Sequence of the second protein:
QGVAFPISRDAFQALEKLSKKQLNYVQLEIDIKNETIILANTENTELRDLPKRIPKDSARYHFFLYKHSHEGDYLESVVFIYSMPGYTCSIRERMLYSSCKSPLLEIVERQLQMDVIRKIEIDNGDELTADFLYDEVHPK

Sequence of the first protein:
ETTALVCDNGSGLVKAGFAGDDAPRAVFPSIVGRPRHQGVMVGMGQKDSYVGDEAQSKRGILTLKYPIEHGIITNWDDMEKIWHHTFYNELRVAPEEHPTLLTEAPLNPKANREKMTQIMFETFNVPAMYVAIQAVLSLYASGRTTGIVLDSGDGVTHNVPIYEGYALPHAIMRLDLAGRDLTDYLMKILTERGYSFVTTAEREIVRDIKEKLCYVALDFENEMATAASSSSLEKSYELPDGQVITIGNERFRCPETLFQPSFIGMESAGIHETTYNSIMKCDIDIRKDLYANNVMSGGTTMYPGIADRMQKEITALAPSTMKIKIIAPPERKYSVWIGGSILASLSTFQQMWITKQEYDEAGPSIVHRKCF

The following describes two proteins that form a bound complex.

Contacts between the two chains:
Residue I332 in the first protein is in contact with residue Y104 in the second protein (closest heavy-atom distance 3.2 Å).
Residue F377 in the first protein contacts residue Q18 in the second protein (closest heavy-atom distance 2.5 Å).
Residue A146 in the first protein is in contact with residue M112 in the second protein (closest heavy-atom distance 2.7 Å).
Residue I347 in the first protein contacts residue I108 in the second protein (closest heavy-atom distance 3.4 Å).
Residue T353 in the first protein interacts with residue E52 in the second protein (closest heavy-atom distance 2.5 Å).
Residue Y145 in the first protein is in contact with residue M112 in the second protein (closest heavy-atom distance 3.2 Å).
Residue R149 in the first protein contacts residue M101 in the second protein (closest heavy-atom distance 4.3 Å).
Residue R149 in the first protein is in contact with residue Y99 in the second protein (closest heavy-atom distance 3.7 Å).
Residue T353 in the first protein contacts residue V20 in the second protein (closest heavy-atom distance 3.6 Å).
Residue E336 in the first protein is in contact with residue I108 in the second protein (closest heavy-atom distance 3.3 Å).
Residue S352 in the first protein interacts with residue E52 in the second protein (closest heavy-atom distance 2.8 Å).
Residue G148 in the first protein is in contact with residue R111 in the second protein (closest heavy-atom distance 3.6 Å).
Residue E169 in the first protein interacts with residue K118 in the second protein (closest heavy-atom distance 3.6 Å).
Residue Y145 in the first protein is in contact with residue S116 in the second protein (closest heavy-atom distance 3.5 Å).
Residue E169 in the first protein contacts residue K136 in the second protein (closest heavy-atom distance 2.8 Å).
Residue R149 in the first protein contacts residue E138 in the second protein (closest heavy-atom distance 3.5 Å).
Residue T150 in the first protein contacts residue K118 in the second protein (closest heavy-atom distance 2.8 Å).
Residue E336 in the first protein interacts with residue R111 in the second protein (closest heavy-atom distance 2.9 Å).
Residue G170 in the first protein interacts with residue Q18 in the second protein (closest heavy-atom distance 4.1 Å).
Residue Y145 in the first protein contacts residue R111 in the second protein (closest heavy-atom distance 3.2 Å).
Residue D290 in the first protein contacts residue P156 in the second protein (closest heavy-atom distance 4.1 Å).
Residue R149 in the first protein interacts with residue D140 in the second protein (closest heavy-atom distance 4.1 Å).
Residue P334 in the first protein interacts with residue Y104 in the second protein (closest heavy-atom distance 3.4 Å).
Residue G148 in the first protein is in contact with residue S115 in the second protein (closest heavy-atom distance 3.2 Å).
Residue Y145 in the first protein contacts residue S115 in the second protein (closest heavy-atom distance 2.7 Å).
Residue T353 in the first protein contacts residue F22 in the second protein (closest heavy-atom distance 3.0 Å).
Residue L351 in the first protein contacts residue R109 in the second protein (closest heavy-atom distance 4.2 Å).
Residue S147 in the first protein contacts residue M101 in the second protein (closest heavy-atom distance 3.2 Å).
Residue A333 in the first protein is in contact with residue Y104 in the second protein (closest heavy-atom distance 3.8 Å).
Residue P335 in the first protein is in contact with residue Y104 in the second protein (closest heavy-atom distance 3.9 Å).
Residue T353 in the first protein contacts residue A21 in the second protein (closest heavy-atom distance 3.8 Å).
Residue I347 in the first protein contacts residue M112 in the second protein (closest heavy-atom distance 3.9 Å).
Residue T150 in the first protein is in contact with residue S115 in the second protein (closest heavy-atom distance 3.4 Å).
Residue L348 in the first protein interacts with residue S116 in the second protein (closest heavy-atom distance 3.4 Å).
Residue R149 in the first protein interacts with residue S115 in the second protein (closest heavy-atom distance 3.1 Å).
Residue G148 in the first protein contacts residue Y99 in the second protein (closest heavy-atom distance 3.3 Å).
Residue S350 in the first protein is in contact with residue R109 in the second protein (closest heavy-atom distance 2.8 Å).
Residue T151 in the first protein contacts residue E138 in the second protein (closest heavy-atom distance 3.3 Å).
Residue I343 in the first protein is in contact with residue I108 in the second protein (closest heavy-atom distance 3.7 Å).
Residue G148 in the first protein interacts with residue M101 in the second protein (closest heavy-atom distance 3.5 Å).
Residue L351 in the first protein contacts residue L113 in the second protein (closest heavy-atom distance 3.6 Å).
Residue T353 in the first protein contacts residue P23 in the second protein (closest heavy-atom distance 4.3 Å).
Residue S147 in the first protein is in contact with residue R111 in the second protein (closest heavy-atom distance 3.6 Å).
Residue G344 in the first protein is in contact with residue M112 in the second protein (closest heavy-atom distance 4.0 Å).
Residue Y145 in the first protein is in contact with residue Q18 in the second protein (closest heavy-atom distance 4.2 Å).
Residue M357 in the first protein contacts residue G19 in the second protein (closest heavy-atom distance 3.1 Å).
Residue C376 in the first protein contacts residue Q18 in the second protein (closest heavy-atom distance 4.0 Å).
Residue Y171 in the first protein contacts residue Q18 in the second protein (closest heavy-atom distance 3.1 Å).
Residue K293 in the first protein interacts with residue E153 in the second protein (closest heavy-atom distance 4.3 Å).
Residue A146 in the first protein is in contact with residue R111 in the second protein (closest heavy-atom distance 2.9 Å).
Residue A146 in the first protein is in contact with residue I108 in the second protein (closest heavy-atom distance 4.2 Å).
Residue K330 in the first protein interacts with residue D140 in the second protein (closest heavy-atom distance 3.6 Å).
Residue M357 in the first protein contacts residue V20 in the second protein (closest heavy-atom distance 4.2 Å).
Residue L142 in the first protein is in contact with residue M112 in the second protein (closest heavy-atom distance 3.5 Å).
Residue T150 in the first protein contacts residue E138 in the second protein (closest heavy-atom distance 2.3 Å).
Residue L348 in the first protein contacts residue M112 in the second protein (closest heavy-atom distance 3.7 Å).
Residue L351 in the first protein contacts residue F22 in the second protein (closest heavy-atom distance 4.1 Å).
Residue I347 in the first protein is in contact with residue R109 in the second protein (closest heavy-atom distance 3.6 Å).
Residue L351 in the first protein is in contact with residue V20 in the second protein (closest heavy-atom distance 4.1 Å).
Residue L351 in the first protein interacts with residue E52 in the second protein (closest heavy-atom distance 3.4 Å).